Residue-level contacts at the interface:
Residue D286 in protein 2 interacts with residue R96 in protein 1 (closest heavy-atom distance 2.5 Å).
Residue N213 in protein 2 contacts residue K262 in protein 1 (closest heavy-atom distance 3.4 Å).
Residue L253 in protein 2 is in contact with residue A34 in protein 1 (closest heavy-atom distance 3.1 Å).
Residue A214 in protein 2 interacts with residue H258 in protein 1 (closest heavy-atom distance 3.0 Å).
Residue A243 in protein 2 is in contact with residue K226 in protein 1 (closest heavy-atom distance 3.3 Å).
Residue I215 in protein 2 contacts residue M255 in protein 1 (closest heavy-atom distance 3.3 Å).
Residue T272 in protein 2 interacts with residue G15 in protein 1 (closest heavy-atom distance 2.5 Å).
Residue R228 in protein 2 interacts with residue L306 in protein 1 (closest heavy-atom distance 3.1 Å).
Residue Y13 in protein 2 contacts residue R295 in protein 1 (closest heavy-atom distance 3.1 Å).
Residue E217 in protein 2 contacts residue H258 in protein 1 (closest heavy-atom distance 2.7 Å).
Residue K249 in protein 2 interacts with residue E43 in protein 1 (closest heavy-atom distance 2.9 Å).
Residue K41 in protein 2 is in contact with residue D250 in protein 1 (closest heavy-atom distance 3.2 Å).
Residue K249 in protein 2 interacts with residue G40 in protein 1 (closest heavy-atom distance 3.3 Å).
Residue H258 in protein 2 interacts with residue A214 in protein 1 (closest heavy-atom distance 3.0 Å).
Residue R96 in protein 2 is in contact with residue L289 in protein 1 (closest heavy-atom distance 2.9 Å).
Residue K249 in protein 2 contacts residue L48 in protein 1 (closest heavy-atom distance 3.4 Å).
Residue Q279 in protein 2 interacts with residue K92 in protein 1 (closest heavy-atom distance 3.4 Å).
Residue Q25 in protein 2 interacts with residue V263 in protein 1 (closest heavy-atom distance 2.5 Å).
Residue Q236 in protein 2 is in contact with residue V233 in protein 1 (closest heavy-atom distance 3.1 Å).
Residue N11 in protein 2 interacts with residue G292 in protein 1 (closest heavy-atom distance 3.2 Å).
Residue R295 in protein 2 interacts with residue Y13 in protein 1 (closest heavy-atom distance 3.3 Å).
Residue E217 in protein 2 contacts residue R295 in protein 1 (closest heavy-atom distance 3.2 Å).
Residue Q279 in protein 2 is in contact with residue K95 in protein 1 (closest heavy-atom distance 3.3 Å).
Residue G268 in protein 2 interacts with residue V21 in protein 1 (closest heavy-atom distance 3.2 Å).
Residue M16 in protein 2 is in contact with residue M273 in protein 1 (closest heavy-atom distance 3.1 Å).
Residue A245 in protein 2 interacts with residue K226 in protein 1 (closest heavy-atom distance 3.2 Å).
Residue F270 in protein 2 interacts with residue G15 in protein 1 (closest heavy-atom distance 3.5 Å).
Residue Y303 in protein 2 is in contact with residue R228 in protein 1 (closest heavy-atom distance 2.9 Å).
Residue T296 in protein 2 interacts with residue E9 in protein 1 (closest heavy-atom distance 3.2 Å).
Residue R228 in protein 2 interacts with residue Y303 in protein 1 (closest heavy-atom distance 3.4 Å).
Residue A247 in protein 2 contacts residue K45 in protein 1 (closest heavy-atom distance 2.9 Å).
Residue G307 in protein 2 is in contact with residue R228 in protein 1 (closest heavy-atom distance 3.4 Å).
Residue N11 in protein 2 contacts residue T296 in protein 1 (closest heavy-atom distance 2.8 Å).
Residue F270 in protein 2 interacts with residue M16 in protein 1 (closest heavy-atom distance 2.7 Å).
Residue Y303 in protein 2 is in contact with residue Q225 in protein 1 (closest heavy-atom distance 3.5 Å).
Residue M16 in protein 2 contacts residue F270 in protein 1 (closest heavy-atom distance 3.0 Å).
Residue R228 in protein 2 interacts with residue E304 in protein 1 (closest heavy-atom distance 3.0 Å).
Residue Q236 in protein 2 contacts residue Q236 in protein 1 (closest heavy-atom distance 3.1 Å).
Residue E9 in protein 2 is in contact with residue T296 in protein 1 (closest heavy-atom distance 3.4 Å).
Residue R96 in protein 2 contacts residue D286 in protein 1 (closest heavy-atom distance 2.6 Å).
Residue N36 in protein 2 interacts with residue Q257 in protein 1 (closest heavy-atom distance 3.4 Å).
Residue G292 in protein 2 is in contact with residue N11 in protein 1 (closest heavy-atom distance 3.4 Å).
Residue Q257 in protein 2 contacts residue V35 in protein 1 (closest heavy-atom distance 3.0 Å).
Residue L28 in protein 2 is in contact with residue F264 in protein 1 (closest heavy-atom distance 3.4 Å).
Residue G259 in protein 2 is in contact with residue N213 in protein 1 (closest heavy-atom distance 3.3 Å).
Residue G307 in protein 2 contacts residue L232 in protein 1 (closest heavy-atom distance 3.4 Å).
Residue V21 in protein 2 is in contact with residue G268 in protein 1 (closest heavy-atom distance 3.3 Å).
Residue Q236 in protein 2 interacts with residue G237 in protein 1 (closest heavy-atom distance 3.4 Å).
Residue D212 in protein 2 interacts with residue R295 in protein 1 (closest heavy-atom distance 2.5 Å).
Residue R295 in protein 2 contacts residue E217 in protein 1 (closest heavy-atom distance 3.4 Å).
Residue R295 in protein 2 contacts residue D212 in protein 1 (closest heavy-atom distance 2.6 Å).
Residue T296 in protein 2 is in contact with residue N11 in protein 1 (closest heavy-atom distance 2.7 Å).
Residue V263 in protein 2 is in contact with residue Q25 in protein 1 (closest heavy-atom distance 2.8 Å).
Residue V35 in protein 2 interacts with residue Q257 in protein 1 (closest heavy-atom distance 3.2 Å).
Residue N213 in protein 2 interacts with residue G259 in protein 1 (closest heavy-atom distance 3.3 Å).
Residue H258 in protein 2 interacts with residue E217 in protein 1 (closest heavy-atom distance 3.4 Å).
Residue K92 in protein 2 interacts with residue D282 in protein 1 (closest heavy-atom distance 3.5 Å).
Residue T266 in protein 2 contacts residue Q25 in protein 1 (closest heavy-atom distance 3.3 Å).
Residue M273 in protein 2 is in contact with residue M16 in protein 1 (closest heavy-atom distance 3.2 Å).
Residue Q25 in protein 2 interacts with residue F264 in protein 1 (closest heavy-atom distance 3.3 Å).

Sequence of protein 2:
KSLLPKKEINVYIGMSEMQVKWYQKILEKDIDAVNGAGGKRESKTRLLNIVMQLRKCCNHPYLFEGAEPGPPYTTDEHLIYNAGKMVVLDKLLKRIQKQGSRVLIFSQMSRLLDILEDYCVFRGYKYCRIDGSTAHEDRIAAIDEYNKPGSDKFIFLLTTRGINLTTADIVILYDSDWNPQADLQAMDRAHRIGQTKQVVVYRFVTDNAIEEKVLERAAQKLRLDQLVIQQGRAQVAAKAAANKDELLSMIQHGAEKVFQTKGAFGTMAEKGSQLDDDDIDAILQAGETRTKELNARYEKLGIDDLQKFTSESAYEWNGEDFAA

These two protein chains interact to form a complex.

Sequence of protein 1:
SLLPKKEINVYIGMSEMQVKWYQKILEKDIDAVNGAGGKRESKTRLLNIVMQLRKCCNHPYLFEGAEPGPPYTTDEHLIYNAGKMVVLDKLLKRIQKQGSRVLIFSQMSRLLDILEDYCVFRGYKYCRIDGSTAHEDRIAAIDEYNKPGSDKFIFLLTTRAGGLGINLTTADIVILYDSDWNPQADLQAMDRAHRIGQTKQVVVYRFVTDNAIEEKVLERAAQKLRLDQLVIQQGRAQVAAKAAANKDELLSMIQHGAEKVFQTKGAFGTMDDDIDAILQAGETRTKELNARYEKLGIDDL